Residue-level contacts at the interface:
Residue D627 in chain B is in contact with residue R19 in chain A (closest heavy-atom distance 3.0 Å).
Residue R679 in chain B is in contact with residue Q27 in chain A (closest heavy-atom distance 3.4 Å).
Residue D340 in chain B interacts with residue L4 in chain A (closest heavy-atom distance 3.6 Å).
Residue W430 in chain B interacts with residue S9 in chain A (closest heavy-atom distance 3.5 Å).
Residue S582 in chain B contacts residue R19 in chain A (closest heavy-atom distance 3.4 Å).
Residue W342 in chain B interacts with residue L4 in chain A (closest heavy-atom distance 3.7 Å).
Residue M353 in chain B interacts with residue S9 in chain A (closest heavy-atom distance 3.1 Å).
Residue E637 in chain B is in contact with residue K30 in chain A (closest heavy-atom distance 3.4 Å).
Residue D339 in chain B is in contact with residue L4 in chain A (closest heavy-atom distance 3.7 Å).
Residue W864 in chain B interacts with residue R39 in chain A (closest heavy-atom distance 3.4 Å).
Residue S715 in chain B contacts residue R31 in chain A (closest heavy-atom distance 3.6 Å).
Residue L722 in chain B interacts with residue V35 in chain A (closest heavy-atom distance 3.6 Å).
Residue L354 in chain B is in contact with residue R3 in chain A (closest heavy-atom distance 3.8 Å).
Residue E530 in chain B contacts residue L14 in chain A (closest heavy-atom distance 2.3 Å).
Residue E767 in chain B contacts residue R31 in chain A (closest heavy-atom distance 3.5 Å).
Residue S284 in chain B interacts with residue R3 in chain A (closest heavy-atom distance 3.9 Å).
Residue E534 in chain B interacts with residue S13 in chain A (closest heavy-atom distance 3.6 Å).
Residue Q682 in chain B contacts residue Y34 in chain A (closest heavy-atom distance 3.2 Å).
Residue L861 in chain B is in contact with residue N36 in chain A (closest heavy-atom distance 3.9 Å).
Residue E626 in chain B contacts residue R20 in chain A (closest heavy-atom distance 3.5 Å).
Residue L722 in chain B is in contact with residue Y34 in chain A (closest heavy-atom distance 4.0 Å).
Residue W472 in chain B interacts with residue Y11 in chain A (closest heavy-atom distance 3.5 Å).
Residue Q665 in chain B contacts residue R20 in chain A (closest heavy-atom distance 2.6 Å).
Residue A586 in chain B is in contact with residue R19 in chain A (closest heavy-atom distance 3.6 Å).
Residue V350 in chain B is in contact with residue Y7 in chain A (closest heavy-atom distance 3.8 Å).
Residue W430 in chain B contacts residue K8 in chain A (closest heavy-atom distance 3.3 Å).
Residue W342 in chain B is in contact with residue P2 in chain A (closest heavy-atom distance 2.5 Å).
Residue E530 in chain B contacts residue Y11 in chain A (closest heavy-atom distance 4.0 Å).
Residue E530 in chain B interacts with residue S12 in chain A (closest heavy-atom distance 3.2 Å).
Residue E281 in chain B interacts with residue R3 in chain A (closest heavy-atom distance 2.7 Å).
Residue G820 in chain B contacts residue R39 in chain A (closest heavy-atom distance 2.7 Å).
Residue M630 in chain B interacts with residue R20 in chain A (closest heavy-atom distance 3.9 Å).
Residue W472 in chain B interacts with residue S9 in chain A (closest heavy-atom distance 4.0 Å).
Residue R679 in chain B contacts residue R31 in chain A (closest heavy-atom distance 3.5 Å).
Residue D719 in chain B is in contact with residue R31 in chain A (closest heavy-atom distance 2.8 Å).
Residue T427 in chain B contacts residue K8 in chain A (closest heavy-atom distance 3.3 Å).
Residue S468 in chain B contacts residue K10 in chain A (closest heavy-atom distance 2.6 Å).
Residue E530 in chain B contacts residue S13 in chain A (closest heavy-atom distance 2.7 Å).
Residue M533 in chain B interacts with residue L14 in chain A (closest heavy-atom distance 3.1 Å).
Residue L861 in chain B is in contact with residue R40 in chain A (closest heavy-atom distance 3.7 Å).
Residue V350 in chain B interacts with residue Q6 in chain A (closest heavy-atom distance 3.9 Å).
Residue S527 in chain B interacts with residue K10 in chain A (closest heavy-atom distance 3.6 Å).
Residue D426 in chain B contacts residue K8 in chain A (closest heavy-atom distance 2.9 Å).
Residue T770 in chain B interacts with residue V35 in chain A (closest heavy-atom distance 3.9 Å).
Residue R593 in chain B is in contact with residue L26 in chain A (closest heavy-atom distance 3.5 Å).
Residue G672 in chain B contacts residue Q27 in chain A (closest heavy-atom distance 3.8 Å).
Residue W342 in chain B is in contact with residue R3 in chain A (closest heavy-atom distance 3.6 Å).
Residue D676 in chain B is in contact with residue Q27 in chain A (closest heavy-atom distance 2.8 Å).
Residue K346 in chain B interacts with residue Y7 in chain A (closest heavy-atom distance 3.5 Å).
Residue N285 in chain B interacts with residue R3 in chain A (closest heavy-atom distance 3.9 Å).
Residue W472 in chain B interacts with residue K10 in chain A (closest heavy-atom distance 3.3 Å).
Residue D288 in chain B contacts residue R3 in chain A (closest heavy-atom distance 2.8 Å).
Residue Q774 in chain B interacts with residue A38 in chain A (closest heavy-atom distance 2.6 Å).
Residue M388 in chain B is in contact with residue K8 in chain A (closest heavy-atom distance 3.8 Å).
Residue M630 in chain B is in contact with residue R19 in chain A (closest heavy-atom distance 3.2 Å).
Residue M630 in chain B contacts residue L23 in chain A (closest heavy-atom distance 3.4 Å).
Residue N469 in chain B interacts with residue K10 in chain A (closest heavy-atom distance 3.5 Å).
Residue E763 in chain B is in contact with residue K28 in chain A (closest heavy-atom distance 3.1 Å).
Residue D824 in chain B is in contact with residue R39 in chain A (closest heavy-atom distance 3.1 Å).
Residue W864 in chain B is in contact with residue R40 in chain A (closest heavy-atom distance 3.8 Å).

Sequence of chain A:
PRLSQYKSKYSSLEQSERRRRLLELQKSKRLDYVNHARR

Sequence of chain B:
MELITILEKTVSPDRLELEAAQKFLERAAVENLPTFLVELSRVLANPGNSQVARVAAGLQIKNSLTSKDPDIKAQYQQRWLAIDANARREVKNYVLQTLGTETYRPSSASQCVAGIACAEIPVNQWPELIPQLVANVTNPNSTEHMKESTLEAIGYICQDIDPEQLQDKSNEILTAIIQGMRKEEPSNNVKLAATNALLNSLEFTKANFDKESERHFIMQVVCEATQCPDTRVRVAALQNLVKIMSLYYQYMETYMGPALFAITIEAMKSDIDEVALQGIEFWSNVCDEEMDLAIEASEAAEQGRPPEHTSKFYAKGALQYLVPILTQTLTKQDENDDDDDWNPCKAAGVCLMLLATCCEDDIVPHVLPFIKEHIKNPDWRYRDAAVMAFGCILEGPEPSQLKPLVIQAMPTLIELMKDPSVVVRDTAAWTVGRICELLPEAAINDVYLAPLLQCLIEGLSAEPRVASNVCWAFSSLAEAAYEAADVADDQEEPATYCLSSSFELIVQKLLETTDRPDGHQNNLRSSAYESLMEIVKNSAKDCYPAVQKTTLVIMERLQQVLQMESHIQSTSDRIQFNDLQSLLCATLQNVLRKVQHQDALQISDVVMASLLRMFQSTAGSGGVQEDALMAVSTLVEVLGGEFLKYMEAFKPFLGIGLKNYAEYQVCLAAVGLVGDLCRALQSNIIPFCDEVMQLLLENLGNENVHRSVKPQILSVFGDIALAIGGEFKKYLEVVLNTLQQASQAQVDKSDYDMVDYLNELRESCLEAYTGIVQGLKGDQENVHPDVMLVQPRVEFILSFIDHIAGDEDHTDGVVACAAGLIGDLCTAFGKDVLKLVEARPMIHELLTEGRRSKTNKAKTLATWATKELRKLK

This data describes a binding interaction between two proteins.